Sequence of protein 1:
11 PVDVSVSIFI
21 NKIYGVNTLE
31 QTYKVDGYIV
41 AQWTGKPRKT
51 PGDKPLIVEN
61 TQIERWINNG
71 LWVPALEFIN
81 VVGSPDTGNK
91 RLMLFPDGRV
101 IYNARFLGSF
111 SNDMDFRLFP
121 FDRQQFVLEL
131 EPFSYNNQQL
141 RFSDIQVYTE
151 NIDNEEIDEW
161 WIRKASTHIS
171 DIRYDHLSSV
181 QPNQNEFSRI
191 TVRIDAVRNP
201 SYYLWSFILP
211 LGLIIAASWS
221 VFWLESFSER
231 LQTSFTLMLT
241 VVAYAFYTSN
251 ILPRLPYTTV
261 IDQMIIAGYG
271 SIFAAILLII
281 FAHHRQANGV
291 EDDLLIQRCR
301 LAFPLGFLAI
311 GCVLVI

Sequence of protein 2:
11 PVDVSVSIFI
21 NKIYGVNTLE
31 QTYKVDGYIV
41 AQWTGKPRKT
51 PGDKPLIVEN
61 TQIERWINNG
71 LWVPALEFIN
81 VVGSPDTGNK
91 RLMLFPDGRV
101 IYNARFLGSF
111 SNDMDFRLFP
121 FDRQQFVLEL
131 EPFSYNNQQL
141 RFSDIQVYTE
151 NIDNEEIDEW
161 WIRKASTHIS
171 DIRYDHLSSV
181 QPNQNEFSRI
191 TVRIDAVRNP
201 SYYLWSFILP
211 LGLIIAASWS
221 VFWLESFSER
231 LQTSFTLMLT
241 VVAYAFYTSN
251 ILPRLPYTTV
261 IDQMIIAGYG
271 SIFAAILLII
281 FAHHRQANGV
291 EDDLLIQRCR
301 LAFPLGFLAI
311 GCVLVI

These two protein chains interact to form a complex.

Interface contacts:
Residue R65 in protein 1 contacts residue N68 in protein 2 (closest heavy-atom distance 3.0 Å).
Residue E156 in protein 1 is in contact with residue R117 in protein 2 (closest heavy-atom distance 3.4 Å).
Residue N103 in protein 1 is in contact with residue F133 in protein 2 (closest heavy-atom distance 3.3 Å).
Residue L237 in protein 1 contacts residue F235 in protein 2 (closest heavy-atom distance 3.3 Å).
Residue Y202 in protein 1 is in contact with residue P256 in protein 2 (closest heavy-atom distance 3.0 Å).
Residue N89 in protein 1 is in contact with residue F133 in protein 2 (closest heavy-atom distance 3.2 Å).
Residue R105 in protein 1 interacts with residue E77 in protein 2 (closest heavy-atom distance 2.9 Å).
Residue I57 in protein 1 contacts residue S134 in protein 2 (closest heavy-atom distance 3.1 Å).
Residue M93 in protein 1 contacts residue S178 in protein 2 (closest heavy-atom distance 3.0 Å).
Residue N250 in protein 1 contacts residue N250 in protein 2 (closest heavy-atom distance 3.5 Å).
Residue S206 in protein 1 interacts with residue T258 in protein 2 (closest heavy-atom distance 3.4 Å).
Residue I157 in protein 1 interacts with residue Y257 in protein 2 (closest heavy-atom distance 3.6 Å).
Residue T233 in protein 1 interacts with residue F235 in protein 2 (closest heavy-atom distance 3.3 Å).
Residue K22 in protein 1 interacts with residue E30 in protein 2 (closest heavy-atom distance 3.1 Å).
Residue R91 in protein 1 contacts residue S134 in protein 2 (closest heavy-atom distance 3.0 Å).
Residue E229 in protein 1 contacts residue Q232 in protein 2 (closest heavy-atom distance 3.4 Å).
Residue I57 in protein 1 is in contact with residue Y135 in protein 2 (closest heavy-atom distance 3.3 Å).
Residue W205 in protein 1 contacts residue I266 in protein 2 (closest heavy-atom distance 2.9 Å).
Residue T233 in protein 1 is in contact with residue Q232 in protein 2 (closest heavy-atom distance 3.5 Å).
Residue E225 in protein 1 interacts with residue H284 in protein 2 (closest heavy-atom distance 3.2 Å).
Residue K22 in protein 1 contacts residue S111 in protein 2 (closest heavy-atom distance 3.6 Å).
Residue T240 in protein 1 contacts residue L239 in protein 2 (closest heavy-atom distance 3.0 Å).
Residue E59 in protein 1 is in contact with residue V73 in protein 2 (closest heavy-atom distance 3.3 Å).
Residue I157 in protein 1 interacts with residue D115 in protein 2 (closest heavy-atom distance 3.0 Å).
Residue Y202 in protein 1 is in contact with residue Y257 in protein 2 (closest heavy-atom distance 3.3 Å).
Residue L239 in protein 1 interacts with residue L239 in protein 2 (closest heavy-atom distance 3.3 Å).
Residue T61 in protein 1 is in contact with residue E64 in protein 2 (closest heavy-atom distance 3.0 Å).
Residue Q42 in protein 1 contacts residue S179 in protein 2 (closest heavy-atom distance 2.6 Å).
Residue W223 in protein 1 contacts residue F227 in protein 2 (closest heavy-atom distance 3.3 Å).
Residue E159 in protein 1 is in contact with residue L29 in protein 2 (closest heavy-atom distance 3.3 Å).
Residue Q62 in protein 1 contacts residue N68 in protein 2 (closest heavy-atom distance 3.1 Å).
Residue Y247 in protein 1 interacts with residue A245 in protein 2 (closest heavy-atom distance 3.1 Å).
Residue E59 in protein 1 contacts residue A75 in protein 2 (closest heavy-atom distance 3.0 Å).
Residue D86 in protein 1 contacts residue S84 in protein 2 (closest heavy-atom distance 2.7 Å).
Residue E229 in protein 1 interacts with residue S228 in protein 2 (closest heavy-atom distance 2.6 Å).
Residue Y247 in protein 1 interacts with residue S249 in protein 2 (closest heavy-atom distance 3.2 Å).
Residue R99 in protein 1 is in contact with residue S179 in protein 2 (closest heavy-atom distance 3.0 Å).
Residue R300 in protein 1 is in contact with residue H284 in protein 2 (closest heavy-atom distance 3.2 Å).
Residue Q62 in protein 1 interacts with residue I67 in protein 2 (closest heavy-atom distance 3.4 Å).
Residue F246 in protein 1 is in contact with residue F246 in protein 2 (closest heavy-atom distance 3.1 Å).
Residue Y38 in protein 1 contacts residue E77 in protein 2 (closest heavy-atom distance 2.8 Å).
Residue Y24 in protein 1 contacts residue E30 in protein 2 (closest heavy-atom distance 3.2 Å).
Residue Y24 in protein 1 interacts with residue V82 in protein 2 (closest heavy-atom distance 3.0 Å).
Residue Q146 in protein 1 contacts residue H176 in protein 2 (closest heavy-atom distance 3.0 Å).
Residue S201 in protein 1 contacts residue P256 in protein 2 (closest heavy-atom distance 2.8 Å).
Residue D158 in protein 1 is in contact with residue Q31 in protein 2 (closest heavy-atom distance 3.1 Å).
Residue P210 in protein 1 is in contact with residue Y269 in protein 2 (closest heavy-atom distance 3.3 Å).
Residue R105 in protein 1 interacts with residue V81 in protein 2 (closest heavy-atom distance 3.0 Å).
Residue I157 in protein 1 is in contact with residue Q31 in protein 2 (closest heavy-atom distance 3.6 Å).
Residue S220 in protein 1 is in contact with residue F235 in protein 2 (closest heavy-atom distance 3.4 Å).
Residue W223 in protein 1 contacts residue I280 in protein 2 (closest heavy-atom distance 3.2 Å).
Residue E225 in protein 1 is in contact with residue H283 in protein 2 (closest heavy-atom distance 3.2 Å).
Residue R91 in protein 1 contacts residue F133 in protein 2 (closest heavy-atom distance 3.4 Å).
Residue Y247 in protein 1 interacts with residue F246 in protein 2 (closest heavy-atom distance 3.4 Å).
Residue R105 in protein 1 contacts residue I79 in protein 2 (closest heavy-atom distance 2.8 Å).
Residue A217 in protein 1 is in contact with residue F235 in protein 2 (closest heavy-atom distance 3.5 Å).
Residue Y148 in protein 1 interacts with residue H176 in protein 2 (closest heavy-atom distance 3.0 Å).
Residue E59 in protein 1 interacts with residue S134 in protein 2 (closest heavy-atom distance 2.7 Å).
Residue S220 in protein 1 contacts residue I280 in protein 2 (closest heavy-atom distance 3.4 Å).
Residue L107 in protein 1 is in contact with residue G83 in protein 2 (closest heavy-atom distance 3.1 Å).